Sequence of chain B:
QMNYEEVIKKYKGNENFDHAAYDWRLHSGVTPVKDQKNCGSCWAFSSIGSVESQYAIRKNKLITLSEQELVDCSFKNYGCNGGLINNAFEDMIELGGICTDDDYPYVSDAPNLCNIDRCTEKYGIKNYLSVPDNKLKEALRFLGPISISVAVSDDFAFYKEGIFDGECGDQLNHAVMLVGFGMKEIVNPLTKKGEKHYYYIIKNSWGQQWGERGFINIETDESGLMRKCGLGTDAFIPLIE

Sequence of chain A:
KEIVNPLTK

The following describes two proteins that form a bound complex.

Residue-level contacts at the interface:
Residue D103 in chain B interacts with residue K9 in chain A (closest heavy-atom distance 4.5 Å).
Residue T120 in chain B interacts with residue E2 in chain A (closest heavy-atom distance 4.0 Å).
Residue R118 in chain B contacts residue L7 in chain A (closest heavy-atom distance 4.7 Å).
Residue T120 in chain B is in contact with residue L7 in chain A (closest heavy-atom distance 3.1 Å).
Residue T120 in chain B interacts with residue I3 in chain A (closest heavy-atom distance 3.4 Å).
Residue D117 in chain B contacts residue K1 in chain A (closest heavy-atom distance 4.6 Å).